Residue-level contacts at the interface:
Residue G65 in the first protein interacts with residue A39 in the second protein (closest heavy-atom distance 4.6 Å).
Residue G65 in the first protein contacts residue L38 in the second protein (closest heavy-atom distance 4.3 Å).
Residue F98 in the first protein contacts residue C46 in the second protein (closest heavy-atom distance 3.9 Å).
Residue Y69 in the first protein contacts residue A39 in the second protein (closest heavy-atom distance 3.8 Å).
Residue Y69 in the first protein is in contact with residue Y42 in the second protein (closest heavy-atom distance 4.4 Å).
Residue T100 in the first protein interacts with residue T49 in the second protein (closest heavy-atom distance 4.1 Å).
Residue H72 in the first protein contacts residue A39 in the second protein (closest heavy-atom distance 3.2 Å).
Residue T100 in the first protein contacts residue A48 in the second protein (closest heavy-atom distance 3.6 Å).
Residue Q68 in the first protein interacts with residue P37 in the second protein (closest heavy-atom distance 3.9 Å).
Residue F98 in the first protein contacts residue R43 in the second protein (closest heavy-atom distance 4.1 Å).
Residue I99 in the first protein interacts with residue A48 in the second protein (closest heavy-atom distance 3.2 Å).
Residue T100 in the first protein is in contact with residue C46 in the second protein (closest heavy-atom distance 4.3 Å).
Residue Y69 in the first protein interacts with residue P37 in the second protein (closest heavy-atom distance 3.3 Å).
Residue D66 in the first protein contacts residue L38 in the second protein (closest heavy-atom distance 3.3 Å).
Residue D101 in the first protein contacts residue T49 in the second protein (closest heavy-atom distance 3.1 Å).
Residue Y69 in the first protein interacts with residue L38 in the second protein (closest heavy-atom distance 4.1 Å).
Residue Q68 in the first protein is in contact with residue L38 in the second protein (closest heavy-atom distance 3.8 Å).
Residue F98 in the first protein contacts residue P47 in the second protein (closest heavy-atom distance 3.9 Å).
Residue D101 in the first protein is in contact with residue C46 in the second protein (closest heavy-atom distance 3.0 Å).
Residue T67 in the first protein contacts residue L38 in the second protein (closest heavy-atom distance 4.2 Å).
Residue G65 in the first protein contacts residue T40 in the second protein (closest heavy-atom distance 4.4 Å).
Residue I99 in the first protein interacts with residue P47 in the second protein (closest heavy-atom distance 3.7 Å).
Residue I99 in the first protein contacts residue C46 in the second protein (closest heavy-atom distance 4.1 Å).
Residue Q68 in the first protein is in contact with residue A39 in the second protein (closest heavy-atom distance 2.9 Å).
Residue L64 in the first protein contacts residue T40 in the second protein (closest heavy-atom distance 4.4 Å).
Residue Y69 in the first protein contacts residue R43 in the second protein (closest heavy-atom distance 2.7 Å).
Residue H102 in the first protein is in contact with residue T49 in the second protein (closest heavy-atom distance 4.2 Å).

Sequence of the second protein:
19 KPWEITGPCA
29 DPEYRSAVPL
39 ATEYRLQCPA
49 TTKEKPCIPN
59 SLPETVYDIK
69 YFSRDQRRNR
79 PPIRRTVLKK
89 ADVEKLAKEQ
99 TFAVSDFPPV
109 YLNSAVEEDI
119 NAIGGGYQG

Sequence of the first protein:
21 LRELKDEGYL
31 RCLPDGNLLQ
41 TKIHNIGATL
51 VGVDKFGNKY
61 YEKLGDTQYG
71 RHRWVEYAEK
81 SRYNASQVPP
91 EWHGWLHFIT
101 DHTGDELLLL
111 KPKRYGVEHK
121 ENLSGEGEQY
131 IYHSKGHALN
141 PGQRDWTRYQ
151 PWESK

This data describes a binding interaction between two proteins.